Sequence of the second protein:
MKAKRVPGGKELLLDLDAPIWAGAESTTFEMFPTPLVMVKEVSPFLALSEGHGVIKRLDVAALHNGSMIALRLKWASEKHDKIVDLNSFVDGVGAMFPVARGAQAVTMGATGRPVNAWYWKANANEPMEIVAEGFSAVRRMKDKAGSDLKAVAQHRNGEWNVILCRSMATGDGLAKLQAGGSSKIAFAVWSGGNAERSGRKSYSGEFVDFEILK

Sequence of the first protein:
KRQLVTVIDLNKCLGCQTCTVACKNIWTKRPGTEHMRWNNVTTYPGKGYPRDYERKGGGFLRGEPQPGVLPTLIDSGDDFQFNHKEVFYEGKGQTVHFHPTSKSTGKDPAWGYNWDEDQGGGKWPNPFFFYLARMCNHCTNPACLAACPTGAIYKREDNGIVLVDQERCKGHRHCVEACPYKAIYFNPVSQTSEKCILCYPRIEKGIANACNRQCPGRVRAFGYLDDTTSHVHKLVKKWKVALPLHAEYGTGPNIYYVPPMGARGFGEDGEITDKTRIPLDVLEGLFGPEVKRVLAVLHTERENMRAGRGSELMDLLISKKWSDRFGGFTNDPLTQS

Interface contacts:
Residue F201 in the first protein is in contact with residue L86 in the second protein (closest heavy-atom distance 3.7 Å).
Residue P86 in the first protein contacts residue N87 in the second protein (closest heavy-atom distance 4.0 Å).
Residue C163 in the first protein is in contact with residue V42 in the second protein (closest heavy-atom distance 3.7 Å).
Residue H189 in the first protein is in contact with residue R197 in the second protein (closest heavy-atom distance 3.5 Å).
Residue S119 in the first protein is in contact with residue D85 in the second protein (closest heavy-atom distance 3.7 Å).
Residue H189 in the first protein is in contact with residue L46 in the second protein (closest heavy-atom distance 3.3 Å).
Residue P203 in the first protein is in contact with residue L86 in the second protein (closest heavy-atom distance 3.9 Å).
Residue E192 in the first protein is in contact with residue R197 in the second protein (closest heavy-atom distance 2.9 Å).
Residue R188 in the first protein interacts with residue N87 in the second protein (closest heavy-atom distance 3.7 Å).
Residue A162 in the first protein contacts residue F45 in the second protein (closest heavy-atom distance 3.7 Å).
Residue P80 in the first protein is in contact with residue P44 in the second protein (closest heavy-atom distance 3.9 Å).
Residue Q81 in the first protein contacts residue L48 in the second protein (closest heavy-atom distance 3.8 Å).
Residue H189 in the first protein contacts residue S198 in the second protein (closest heavy-atom distance 2.7 Å).
Residue L85 in the first protein contacts residue R197 in the second protein (closest heavy-atom distance 4.3 Å).
Residue G73 in the first protein is in contact with residue F45 in the second protein (closest heavy-atom distance 4.4 Å).
Residue L88 in the first protein is in contact with residue D85 in the second protein (closest heavy-atom distance 2.6 Å).
Residue L85 in the first protein contacts residue N87 in the second protein (closest heavy-atom distance 3.7 Å).
Residue A162 in the first protein interacts with residue S43 in the second protein (closest heavy-atom distance 2.5 Å).
Residue Q206 in the first protein is in contact with residue K121 in the second protein (closest heavy-atom distance 4.1 Å).
Residue Q206 in the first protein contacts residue N123 in the second protein (closest heavy-atom distance 2.9 Å).
Residue Q206 in the first protein contacts residue I83 in the second protein (closest heavy-atom distance 4.0 Å).
Residue P164 in the first protein is in contact with residue L46 in the second protein (closest heavy-atom distance 4.2 Å).
Residue T87 in the first protein is in contact with residue D85 in the second protein (closest heavy-atom distance 3.5 Å).
Residue R188 in the first protein contacts residue F89 in the second protein (closest heavy-atom distance 3.2 Å).
Residue T87 in the first protein contacts residue L86 in the second protein (closest heavy-atom distance 3.7 Å).
Residue H187 in the first protein interacts with residue S198 in the second protein (closest heavy-atom distance 3.4 Å).
Residue R188 in the first protein contacts residue I83 in the second protein (closest heavy-atom distance 4.1 Å).
Residue A161 in the first protein is in contact with residue S43 in the second protein (closest heavy-atom distance 3.5 Å).
Residue H187 in the first protein is in contact with residue R197 in the second protein (closest heavy-atom distance 2.7 Å).
Residue K185 in the first protein contacts residue V138 in the second protein (closest heavy-atom distance 3.2 Å).
Residue A158 in the first protein interacts with residue F45 in the second protein (closest heavy-atom distance 3.7 Å).
Residue A161 in the first protein contacts residue P44 in the second protein (closest heavy-atom distance 3.2 Å).
Residue R188 in the first protein contacts residue L86 in the second protein (closest heavy-atom distance 2.8 Å).
Residue G186 in the first protein is in contact with residue F89 in the second protein (closest heavy-atom distance 4.4 Å).
Residue C163 in the first protein interacts with residue S43 in the second protein (closest heavy-atom distance 4.4 Å).
Residue H187 in the first protein contacts residue F89 in the second protein (closest heavy-atom distance 3.7 Å).
Residue R188 in the first protein interacts with residue R197 in the second protein (closest heavy-atom distance 3.7 Å).
Residue G74 in the first protein interacts with residue F45 in the second protein (closest heavy-atom distance 3.4 Å).
Residue S91 in the first protein contacts residue L86 in the second protein (closest heavy-atom distance 3.4 Å).
Residue A161 in the first protein is in contact with residue V42 in the second protein (closest heavy-atom distance 3.7 Å).
Residue P164 in the first protein is in contact with residue S43 in the second protein (closest heavy-atom distance 4.2 Å).
Residue F75 in the first protein interacts with residue F45 in the second protein (closest heavy-atom distance 3.8 Å).
Residue P164 in the first protein is in contact with residue S198 in the second protein (closest heavy-atom distance 4.3 Å).
Residue R188 in the first protein is in contact with residue S88 in the second protein (closest heavy-atom distance 2.8 Å).
Residue H50 in the first protein contacts residue L86 in the second protein (closest heavy-atom distance 3.4 Å).
Residue L85 in the first protein interacts with residue F89 in the second protein (closest heavy-atom distance 3.4 Å).
Residue A161 in the first protein interacts with residue F45 in the second protein (closest heavy-atom distance 4.0 Å).
Residue P86 in the first protein contacts residue L86 in the second protein (closest heavy-atom distance 3.6 Å).
Residue K185 in the first protein interacts with residue R140 in the second protein (closest heavy-atom distance 3.8 Å).
Residue P203 in the first protein interacts with residue I83 in the second protein (closest heavy-atom distance 4.0 Å).
Residue F201 in the first protein interacts with residue I83 in the second protein (closest heavy-atom distance 3.9 Å).
Residue P164 in the first protein contacts residue V42 in the second protein (closest heavy-atom distance 3.2 Å).
Residue Q81 in the first protein is in contact with residue F45 in the second protein (closest heavy-atom distance 3.4 Å).
Residue L88 in the first protein is in contact with residue L86 in the second protein (closest heavy-atom distance 3.6 Å).
Residue P82 in the first protein interacts with residue L48 in the second protein (closest heavy-atom distance 3.7 Å).
Residue T87 in the first protein is in contact with residue N87 in the second protein (closest heavy-atom distance 3.7 Å).
Residue R188 in the first protein contacts residue D85 in the second protein (closest heavy-atom distance 4.4 Å).
Residue A193 in the first protein is in contact with residue F45 in the second protein (closest heavy-atom distance 3.6 Å).
Residue P80 in the first protein contacts residue L48 in the second protein (closest heavy-atom distance 3.3 Å).
Residue P80 in the first protein interacts with residue F45 in the second protein (closest heavy-atom distance 3.5 Å).

These two protein chains interact to form a complex.